Sequence of chain B:
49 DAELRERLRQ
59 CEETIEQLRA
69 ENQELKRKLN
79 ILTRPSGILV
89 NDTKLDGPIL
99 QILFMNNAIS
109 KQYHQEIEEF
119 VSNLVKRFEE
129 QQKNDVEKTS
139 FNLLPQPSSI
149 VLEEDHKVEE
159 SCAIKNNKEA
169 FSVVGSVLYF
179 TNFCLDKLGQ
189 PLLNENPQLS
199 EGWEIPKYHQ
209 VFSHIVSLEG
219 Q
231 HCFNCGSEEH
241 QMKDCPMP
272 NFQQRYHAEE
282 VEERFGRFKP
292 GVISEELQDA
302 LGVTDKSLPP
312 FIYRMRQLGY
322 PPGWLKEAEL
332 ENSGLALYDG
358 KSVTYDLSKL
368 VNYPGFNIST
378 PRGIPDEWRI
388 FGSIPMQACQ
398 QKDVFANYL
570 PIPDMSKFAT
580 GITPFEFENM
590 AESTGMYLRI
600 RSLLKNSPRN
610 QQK

Interface contacts:
Residue I100 in chain A interacts with residue L98 in chain B (closest heavy-atom distance 3.3 Å).
Residue S108 in chain A contacts residue L98 in chain B (closest heavy-atom distance 3.2 Å).
Residue A106 in chain A interacts with residue K92 in chain B (closest heavy-atom distance 3.3 Å).
Residue N105 in chain A interacts with residue P96 in chain B (closest heavy-atom distance 3.3 Å).
Residue Q99 in chain A interacts with residue L101 in chain B (closest heavy-atom distance 3.0 Å).
Residue I100 in chain A contacts residue Q99 in chain B (closest heavy-atom distance 3.4 Å).
Residue N104 in chain A contacts residue S170 in chain B (closest heavy-atom distance 2.9 Å).
Residue K92 in chain A interacts with residue N105 in chain B (closest heavy-atom distance 3.3 Å).
Residue E116 in chain A contacts residue Y177 in chain B (closest heavy-atom distance 3.2 Å).
Residue L101 in chain A contacts residue Q99 in chain B (closest heavy-atom distance 2.7 Å).
Residue N104 in chain A contacts residue E167 in chain B (closest heavy-atom distance 3.0 Å).
Residue I97 in chain A contacts residue N105 in chain B (closest heavy-atom distance 2.9 Å).
Residue I148 in chain A is in contact with residue I79 in chain B (closest heavy-atom distance 3.2 Å).
Residue L141 in chain A contacts residue K109 in chain B (closest heavy-atom distance 2.9 Å).
Residue Q110 in chain A contacts residue Q129 in chain B (closest heavy-atom distance 3.2 Å).
Residue Q129 in chain A interacts with residue Q110 in chain B (closest heavy-atom distance 2.2 Å).
Residue K109 in chain A is in contact with residue L141 in chain B (closest heavy-atom distance 3.1 Å).
Residue Q99 in chain A contacts residue V175 in chain B (closest heavy-atom distance 3.1 Å).
Residue Q99 in chain A contacts residue L176 in chain B (closest heavy-atom distance 3.4 Å).
Residue P96 in chain A contacts residue N105 in chain B (closest heavy-atom distance 3.2 Å).
Residue S174 in chain A interacts with residue Q99 in chain B (closest heavy-atom distance 3.4 Å).
Residue V175 in chain A contacts residue I100 in chain B (closest heavy-atom distance 3.1 Å).
Residue I97 in chain A contacts residue S108 in chain B (closest heavy-atom distance 3.3 Å).
Residue G200 in chain A interacts with residue Q113 in chain B (closest heavy-atom distance 3.2 Å).
Residue D49 in chain A contacts residue L52 in chain B (closest heavy-atom distance 2.9 Å).
Residue N70 in chain A is in contact with residue L73 in chain B (closest heavy-atom distance 2.9 Å).
Residue E167 in chain A contacts residue N104 in chain B (closest heavy-atom distance 3.1 Å).
Residue S170 in chain A contacts residue N104 in chain B (closest heavy-atom distance 2.9 Å).
Residue Y177 in chain A contacts residue I97 in chain B (closest heavy-atom distance 2.6 Å).
Residue L56 in chain A contacts residue L56 in chain B (closest heavy-atom distance 3.4 Å).
Residue Q129 in chain A contacts residue Y111 in chain B (closest heavy-atom distance 3.0 Å).
Residue Q110 in chain A is in contact with residue F126 in chain B (closest heavy-atom distance 3.1 Å).
Residue Y177 in chain A interacts with residue L98 in chain B (closest heavy-atom distance 3.1 Å).
Residue F102 in chain A interacts with residue V172 in chain B (closest heavy-atom distance 2.9 Å).
Residue I79 in chain A contacts residue I148 in chain B (closest heavy-atom distance 3.1 Å).
Residue Q113 in chain A interacts with residue G200 in chain B (closest heavy-atom distance 3.0 Å).
Residue I97 in chain A contacts residue Y177 in chain B (closest heavy-atom distance 2.5 Å).
Residue Y177 in chain A is in contact with residue E116 in chain B (closest heavy-atom distance 3.3 Å).
Residue V175 in chain A contacts residue Q99 in chain B (closest heavy-atom distance 3.2 Å).
Residue F126 in chain A interacts with residue Q110 in chain B (closest heavy-atom distance 3.0 Å).
Residue K76 in chain A interacts with residue V149 in chain B (closest heavy-atom distance 3.0 Å).
Residue I97 in chain A contacts residue I107 in chain B (closest heavy-atom distance 3.4 Å).
Residue K92 in chain A contacts residue A106 in chain B (closest heavy-atom distance 3.3 Å).
Residue I100 in chain A contacts residue V175 in chain B (closest heavy-atom distance 3.2 Å).
Residue F126 in chain A is in contact with residue I107 in chain B (closest heavy-atom distance 3.3 Å).
Residue L98 in chain A contacts residue L176 in chain B (closest heavy-atom distance 3.3 Å).
Residue Y111 in chain A contacts residue R125 in chain B (closest heavy-atom distance 3.2 Å).
Residue I115 in chain A contacts residue L98 in chain B (closest heavy-atom distance 3.3 Å).
Residue T62 in chain A contacts residue I63 in chain B (closest heavy-atom distance 3.3 Å).
Residue Q99 in chain A interacts with residue Q99 in chain B (closest heavy-atom distance 3.3 Å).
Residue L98 in chain A interacts with residue Y177 in chain B (closest heavy-atom distance 3.4 Å).
Residue G173 in chain A is in contact with residue F102 in chain B (closest heavy-atom distance 3.2 Å).
Residue M103 in chain A is in contact with residue S170 in chain B (closest heavy-atom distance 3.4 Å).
Residue L77 in chain A contacts residue L73 in chain B (closest heavy-atom distance 3.4 Å).
Residue V172 in chain A contacts residue F102 in chain B (closest heavy-atom distance 2.9 Å).
Residue M103 in chain A contacts residue I97 in chain B (closest heavy-atom distance 3.1 Å).
Residue N70 in chain A contacts residue N70 in chain B (closest heavy-atom distance 3.2 Å).
Residue P96 in chain A interacts with residue Y177 in chain B (closest heavy-atom distance 3.4 Å).
Residue F102 in chain A is in contact with residue G173 in chain B (closest heavy-atom distance 3.1 Å).
Residue K76 in chain A interacts with residue E151 in chain B (closest heavy-atom distance 2.7 Å).

These two protein chains interact to form a complex.

Sequence of chain A:
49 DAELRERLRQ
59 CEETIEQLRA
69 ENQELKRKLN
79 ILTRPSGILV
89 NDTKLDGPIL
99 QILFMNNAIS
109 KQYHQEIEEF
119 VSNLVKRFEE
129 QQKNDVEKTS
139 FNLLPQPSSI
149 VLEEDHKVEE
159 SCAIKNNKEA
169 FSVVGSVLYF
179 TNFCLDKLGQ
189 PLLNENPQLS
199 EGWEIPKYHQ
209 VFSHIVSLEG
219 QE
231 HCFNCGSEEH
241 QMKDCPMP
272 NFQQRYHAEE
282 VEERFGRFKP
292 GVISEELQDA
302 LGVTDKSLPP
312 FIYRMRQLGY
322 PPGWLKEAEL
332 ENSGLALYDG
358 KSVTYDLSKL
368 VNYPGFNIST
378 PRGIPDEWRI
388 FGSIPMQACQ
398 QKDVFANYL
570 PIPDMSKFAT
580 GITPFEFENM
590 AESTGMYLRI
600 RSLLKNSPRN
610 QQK